These two protein chains interact to form a complex.

Sequence of the first protein:
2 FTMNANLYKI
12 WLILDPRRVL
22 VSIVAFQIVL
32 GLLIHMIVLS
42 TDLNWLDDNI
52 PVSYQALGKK

Contacts between the two chains:
Residue L89 in the second protein contacts residue M37 in the first protein (closest heavy-atom distance 3.1 Å).
Residue V27 in the second protein interacts with residue R19 in the first protein (closest heavy-atom distance 4.3 Å).
Residue F25 in the second protein is in contact with residue V22 in the first protein (closest heavy-atom distance 4.4 Å).
Residue L22 in the second protein interacts with residue R18 in the first protein (closest heavy-atom distance 3.0 Å).
Residue F40 in the second protein interacts with residue F27 in the first protein (closest heavy-atom distance 4.5 Å).
Residue W26 in the second protein interacts with residue R19 in the first protein (closest heavy-atom distance 4.7 Å).
Residue C41 in the second protein contacts residue A26 in the first protein (closest heavy-atom distance 4.5 Å).
Residue L45 in the second protein is in contact with residue L33 in the first protein (closest heavy-atom distance 3.5 Å).
Residue L48 in the second protein contacts residue V30 in the first protein (closest heavy-atom distance 4.7 Å).
Residue L49 in the second protein contacts residue L34 in the first protein (closest heavy-atom distance 4.6 Å).
Residue F25 in the second protein interacts with residue R18 in the first protein (closest heavy-atom distance 4.1 Å).
Residue L44 in the second protein is in contact with residue F27 in the first protein (closest heavy-atom distance 4.5 Å).
Residue T90 in the second protein is in contact with residue T42 in the first protein (closest heavy-atom distance 4.6 Å).
Residue L89 in the second protein interacts with residue S41 in the first protein (closest heavy-atom distance 3.8 Å).
Residue D21 in the second protein interacts with residue R18 in the first protein (closest heavy-atom distance 2.8 Å).
Residue F25 in the second protein interacts with residue R19 in the first protein (closest heavy-atom distance 4.5 Å).
Residue I56 in the second protein contacts residue T42 in the first protein (closest heavy-atom distance 3.4 Å).
Residue L89 in the second protein interacts with residue I38 in the first protein (closest heavy-atom distance 4.9 Å).
Residue W52 in the second protein contacts residue I38 in the first protein (closest heavy-atom distance 2.9 Å).
Residue F23 in the second protein is in contact with residue R18 in the first protein (closest heavy-atom distance 4.8 Å).
Residue C41 in the second protein interacts with residue I29 in the first protein (closest heavy-atom distance 3.9 Å).
Residue F40 in the second protein is in contact with residue V30 in the first protein (closest heavy-atom distance 3.8 Å).
Residue L49 in the second protein contacts residue I38 in the first protein (closest heavy-atom distance 5.0 Å).
Residue L45 in the second protein is in contact with residue L34 in the first protein (closest heavy-atom distance 4.0 Å).
Residue L44 in the second protein is in contact with residue L34 in the first protein (closest heavy-atom distance 5.0 Å).
Residue I97 in the second protein interacts with residue M37 in the first protein (closest heavy-atom distance 3.7 Å).
Residue W52 in the second protein interacts with residue V39 in the first protein (closest heavy-atom distance 4.7 Å).
Residue L94 in the second protein contacts residue M37 in the first protein (closest heavy-atom distance 4.6 Å).
Residue T90 in the second protein is in contact with residue S41 in the first protein (closest heavy-atom distance 3.6 Å).
Residue V37 in the second protein interacts with residue V22 in the first protein (closest heavy-atom distance 4.8 Å).
Residue D24 in the second protein interacts with residue R18 in the first protein (closest heavy-atom distance 4.0 Å).
Residue F23 in the second protein contacts residue V22 in the first protein (closest heavy-atom distance 3.4 Å).
Residue L49 in the second protein interacts with residue M37 in the first protein (closest heavy-atom distance 3.3 Å).
Residue W52 in the second protein is in contact with residue S41 in the first protein (closest heavy-atom distance 3.2 Å).
Residue F40 in the second protein contacts residue S23 in the first protein (closest heavy-atom distance 4.9 Å).
Residue L44 in the second protein interacts with residue V30 in the first protein (closest heavy-atom distance 3.1 Å).
Residue L48 in the second protein is in contact with residue L34 in the first protein (closest heavy-atom distance 3.4 Å).
Residue F40 in the second protein is in contact with residue A26 in the first protein (closest heavy-atom distance 3.8 Å).
Residue V37 in the second protein contacts residue A26 in the first protein (closest heavy-atom distance 4.5 Å).
Residue F42 in the second protein is in contact with residue V30 in the first protein (closest heavy-atom distance 4.7 Å).
Residue L45 in the second protein contacts residue V30 in the first protein (closest heavy-atom distance 3.0 Å).
Residue W52 in the second protein contacts residue T42 in the first protein (closest heavy-atom distance 4.2 Å).
Residue C41 in the second protein is in contact with residue V30 in the first protein (closest heavy-atom distance 3.3 Å).

Sequence of the second protein:
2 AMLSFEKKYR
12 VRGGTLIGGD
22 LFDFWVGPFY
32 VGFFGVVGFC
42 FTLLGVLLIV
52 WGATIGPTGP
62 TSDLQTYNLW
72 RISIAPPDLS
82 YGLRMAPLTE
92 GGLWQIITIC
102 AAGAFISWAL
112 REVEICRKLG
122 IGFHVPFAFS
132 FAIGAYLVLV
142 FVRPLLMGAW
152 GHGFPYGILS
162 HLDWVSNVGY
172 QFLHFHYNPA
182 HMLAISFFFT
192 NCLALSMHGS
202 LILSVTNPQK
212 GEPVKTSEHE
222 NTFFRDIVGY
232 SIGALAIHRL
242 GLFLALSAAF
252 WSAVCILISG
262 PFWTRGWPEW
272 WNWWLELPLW